Sequence of protein 2:
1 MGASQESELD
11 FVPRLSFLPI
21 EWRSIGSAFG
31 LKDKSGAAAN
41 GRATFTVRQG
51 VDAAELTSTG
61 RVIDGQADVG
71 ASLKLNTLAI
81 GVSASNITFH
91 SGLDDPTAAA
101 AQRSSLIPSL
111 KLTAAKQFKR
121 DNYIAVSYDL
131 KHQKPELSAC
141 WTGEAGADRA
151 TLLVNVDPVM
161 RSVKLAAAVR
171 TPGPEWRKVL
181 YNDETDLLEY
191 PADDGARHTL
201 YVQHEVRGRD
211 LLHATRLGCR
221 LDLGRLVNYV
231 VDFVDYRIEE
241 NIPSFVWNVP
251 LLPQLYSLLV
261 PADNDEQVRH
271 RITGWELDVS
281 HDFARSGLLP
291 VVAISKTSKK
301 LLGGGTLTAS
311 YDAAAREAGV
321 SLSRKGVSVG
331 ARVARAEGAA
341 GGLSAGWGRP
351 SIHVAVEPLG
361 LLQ

Sequence of protein 1:
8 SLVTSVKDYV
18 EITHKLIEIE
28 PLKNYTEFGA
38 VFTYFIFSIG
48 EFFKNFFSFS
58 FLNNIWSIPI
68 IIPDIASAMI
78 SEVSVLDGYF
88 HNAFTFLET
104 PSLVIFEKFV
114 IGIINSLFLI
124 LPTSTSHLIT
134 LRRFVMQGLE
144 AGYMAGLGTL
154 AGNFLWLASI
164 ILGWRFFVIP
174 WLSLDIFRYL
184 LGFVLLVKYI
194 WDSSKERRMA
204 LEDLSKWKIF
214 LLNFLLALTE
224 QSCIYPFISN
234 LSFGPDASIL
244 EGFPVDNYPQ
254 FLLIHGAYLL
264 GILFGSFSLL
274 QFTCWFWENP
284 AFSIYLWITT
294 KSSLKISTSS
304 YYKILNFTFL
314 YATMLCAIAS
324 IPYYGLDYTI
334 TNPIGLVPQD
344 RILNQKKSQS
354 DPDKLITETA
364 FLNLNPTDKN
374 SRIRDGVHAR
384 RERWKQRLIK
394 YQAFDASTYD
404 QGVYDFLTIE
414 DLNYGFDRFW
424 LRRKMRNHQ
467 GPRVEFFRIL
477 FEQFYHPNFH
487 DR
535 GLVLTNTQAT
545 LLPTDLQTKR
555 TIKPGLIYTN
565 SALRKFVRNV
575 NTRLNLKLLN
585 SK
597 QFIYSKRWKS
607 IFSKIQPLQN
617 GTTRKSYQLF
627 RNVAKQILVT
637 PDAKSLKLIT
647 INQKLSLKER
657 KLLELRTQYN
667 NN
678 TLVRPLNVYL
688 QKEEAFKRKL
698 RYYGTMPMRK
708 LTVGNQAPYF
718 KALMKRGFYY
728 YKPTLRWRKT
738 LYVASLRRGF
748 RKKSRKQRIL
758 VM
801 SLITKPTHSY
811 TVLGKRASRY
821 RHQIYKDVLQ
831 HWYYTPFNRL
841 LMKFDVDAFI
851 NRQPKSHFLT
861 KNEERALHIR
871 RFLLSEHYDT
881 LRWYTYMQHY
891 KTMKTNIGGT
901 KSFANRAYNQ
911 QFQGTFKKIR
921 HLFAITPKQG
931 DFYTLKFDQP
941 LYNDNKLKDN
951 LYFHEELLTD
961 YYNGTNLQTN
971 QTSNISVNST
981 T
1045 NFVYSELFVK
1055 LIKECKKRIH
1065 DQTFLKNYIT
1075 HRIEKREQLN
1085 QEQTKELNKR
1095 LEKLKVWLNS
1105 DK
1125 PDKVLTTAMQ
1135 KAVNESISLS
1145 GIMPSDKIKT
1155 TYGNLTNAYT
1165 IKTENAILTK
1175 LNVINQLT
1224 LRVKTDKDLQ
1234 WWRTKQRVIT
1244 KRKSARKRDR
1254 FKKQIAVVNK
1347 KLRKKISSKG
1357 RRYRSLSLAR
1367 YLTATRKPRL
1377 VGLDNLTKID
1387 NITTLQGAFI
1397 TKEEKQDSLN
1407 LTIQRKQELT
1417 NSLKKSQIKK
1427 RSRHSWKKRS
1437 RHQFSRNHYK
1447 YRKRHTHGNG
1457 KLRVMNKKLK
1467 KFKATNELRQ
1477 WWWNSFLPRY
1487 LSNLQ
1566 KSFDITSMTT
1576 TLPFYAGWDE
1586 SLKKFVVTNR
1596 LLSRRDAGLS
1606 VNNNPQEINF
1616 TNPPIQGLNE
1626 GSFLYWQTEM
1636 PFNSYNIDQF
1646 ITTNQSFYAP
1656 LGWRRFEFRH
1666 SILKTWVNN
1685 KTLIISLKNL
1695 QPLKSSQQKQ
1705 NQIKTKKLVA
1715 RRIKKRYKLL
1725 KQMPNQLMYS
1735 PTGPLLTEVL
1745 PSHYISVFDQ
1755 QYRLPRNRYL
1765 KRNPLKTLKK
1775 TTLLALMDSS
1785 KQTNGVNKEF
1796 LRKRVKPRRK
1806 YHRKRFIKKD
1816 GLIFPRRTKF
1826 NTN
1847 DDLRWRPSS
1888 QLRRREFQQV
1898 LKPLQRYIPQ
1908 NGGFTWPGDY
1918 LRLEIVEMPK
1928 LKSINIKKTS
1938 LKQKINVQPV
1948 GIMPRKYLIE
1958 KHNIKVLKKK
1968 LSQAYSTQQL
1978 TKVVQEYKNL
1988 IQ

The following describes two proteins that form a bound complex.

Residue-level contacts at the interface:
Residue K602 in protein 1 interacts with residue L180 in protein 2 (closest heavy-atom distance 4.0 Å).
Residue Y600 in protein 1 is in contact with residue K178 in protein 2 (closest heavy-atom distance 3.6 Å).
Residue L659 in protein 1 interacts with residue L188 in protein 2 (closest heavy-atom distance 3.7 Å).
Residue K602 in protein 1 interacts with residue D183 in protein 2 (closest heavy-atom distance 4.1 Å).
Residue K602 in protein 1 is in contact with residue N182 in protein 2 (closest heavy-atom distance 3.1 Å).
Residue I647 in protein 1 is in contact with residue Y236 in protein 2 (closest heavy-atom distance 3.8 Å).
Residue R627 in protein 1 contacts residue E240 in protein 2 (closest heavy-atom distance 2.9 Å).
Residue R627 in protein 1 contacts residue I242 in protein 2 (closest heavy-atom distance 3.4 Å).
Residue E660 in protein 1 interacts with residue Y190 in protein 2 (closest heavy-atom distance 3.6 Å).
Residue Q624 in protein 1 is in contact with residue S244 in protein 2 (closest heavy-atom distance 2.5 Å).
Residue K605 in protein 1 is in contact with residue D263 in protein 2 (closest heavy-atom distance 2.4 Å).
Residue K605 in protein 1 is in contact with residue N264 in protein 2 (closest heavy-atom distance 3.8 Å).
Residue T663 in protein 1 interacts with residue Y190 in protein 2 (closest heavy-atom distance 4.0 Å).
Residue K631 in protein 1 interacts with residue E240 in protein 2 (closest heavy-atom distance 3.2 Å).
Residue Q1976 in protein 1 interacts with residue D183 in protein 2 (closest heavy-atom distance 3.1 Å).
Residue K643 in protein 1 interacts with residue E240 in protein 2 (closest heavy-atom distance 3.2 Å).
Residue S641 in protein 1 contacts residue Y236 in protein 2 (closest heavy-atom distance 3.1 Å).
Residue K605 in protein 1 contacts residue Y236 in protein 2 (closest heavy-atom distance 4.0 Å).
Residue L659 in protein 1 contacts residue D186 in protein 2 (closest heavy-atom distance 3.4 Å).
Residue R662 in protein 1 contacts residue D186 in protein 2 (closest heavy-atom distance 2.9 Å).
Residue I599 in protein 1 interacts with residue Y181 in protein 2 (closest heavy-atom distance 3.8 Å).
Residue R603 in protein 1 interacts with residue E184 in protein 2 (closest heavy-atom distance 3.8 Å).
Residue Y600 in protein 1 is in contact with residue Y181 in protein 2 (closest heavy-atom distance 2.9 Å).
Residue R620 in protein 1 is in contact with residue W247 in protein 2 (closest heavy-atom distance 3.5 Å).
Residue S609 in protein 1 contacts residue D263 in protein 2 (closest heavy-atom distance 3.8 Å).
Residue Y600 in protein 1 is in contact with residue V179 in protein 2 (closest heavy-atom distance 3.2 Å).
Residue K605 in protein 1 contacts residue L180 in protein 2 (closest heavy-atom distance 4.0 Å).
Residue L659 in protein 1 contacts residue Y181 in protein 2 (closest heavy-atom distance 3.6 Å).
Residue I599 in protein 1 interacts with residue L188 in protein 2 (closest heavy-atom distance 3.7 Å).
Residue R620 in protein 1 is in contact with residue N248 in protein 2 (closest heavy-atom distance 3.9 Å).
Residue Q1975 in protein 1 contacts residue D186 in protein 2 (closest heavy-atom distance 3.8 Å).
Residue Q1976 in protein 1 is in contact with residue D186 in protein 2 (closest heavy-atom distance 3.3 Å).
Residue R603 in protein 1 interacts with residue D183 in protein 2 (closest heavy-atom distance 3.6 Å).
Residue R662 in protein 1 interacts with residue L187 in protein 2 (closest heavy-atom distance 4.0 Å).
Residue N666 in protein 1 contacts residue L187 in protein 2 (closest heavy-atom distance 3.8 Å).
Residue Q649 in protein 1 contacts residue D183 in protein 2 (closest heavy-atom distance 3.9 Å).
Residue K631 in protein 1 is in contact with residue N241 in protein 2 (closest heavy-atom distance 4.0 Å).
Residue L644 in protein 1 contacts residue Y236 in protein 2 (closest heavy-atom distance 3.6 Å).
Residue Q649 in protein 1 is in contact with residue Y181 in protein 2 (closest heavy-atom distance 3.6 Å).
Residue Q1976 in protein 1 interacts with residue Y181 in protein 2 (closest heavy-atom distance 2.6 Å).
Residue K643 in protein 1 interacts with residue D235 in protein 2 (closest heavy-atom distance 3.9 Å).
Residue Y623 in protein 1 is in contact with residue E239 in protein 2 (closest heavy-atom distance 3.7 Å).
Residue L614 in protein 1 is in contact with residue W247 in protein 2 (closest heavy-atom distance 3.6 Å).
Residue I599 in protein 1 is in contact with residue V179 in protein 2 (closest heavy-atom distance 3.6 Å).
Residue K605 in protein 1 contacts residue Q267 in protein 2 (closest heavy-atom distance 3.9 Å).
Residue T663 in protein 1 interacts with residue L187 in protein 2 (closest heavy-atom distance 3.8 Å).
Residue L614 in protein 1 interacts with residue P253 in protein 2 (closest heavy-atom distance 3.3 Å).
Residue T663 in protein 1 is in contact with residue L188 in protein 2 (closest heavy-atom distance 3.1 Å).
Residue K602 in protein 1 contacts residue E189 in protein 2 (closest heavy-atom distance 3.4 Å).
Residue Q1975 in protein 1 interacts with residue Y181 in protein 2 (closest heavy-atom distance 3.3 Å).
Residue K602 in protein 1 contacts residue Y181 in protein 2 (closest heavy-atom distance 3.5 Å).
Residue L614 in protein 1 interacts with residue E239 in protein 2 (closest heavy-atom distance 3.5 Å).
Residue L642 in protein 1 interacts with residue E240 in protein 2 (closest heavy-atom distance 3.4 Å).
Residue S601 in protein 1 is in contact with residue D183 in protein 2 (closest heavy-atom distance 3.3 Å).
Residue L644 in protein 1 is in contact with residue R237 in protein 2 (closest heavy-atom distance 3.8 Å).
Residue E660 in protein 1 interacts with residue L188 in protein 2 (closest heavy-atom distance 3.7 Å).
Residue R620 in protein 1 contacts residue P253 in protein 2 (closest heavy-atom distance 3.9 Å).
Residue Y600 in protein 1 is in contact with residue L180 in protein 2 (closest heavy-atom distance 3.5 Å).
Residue K640 in protein 1 contacts residue R237 in protein 2 (closest heavy-atom distance 3.6 Å).
Residue S641 in protein 1 interacts with residue E240 in protein 2 (closest heavy-atom distance 2.7 Å).